Sequence of the second protein:
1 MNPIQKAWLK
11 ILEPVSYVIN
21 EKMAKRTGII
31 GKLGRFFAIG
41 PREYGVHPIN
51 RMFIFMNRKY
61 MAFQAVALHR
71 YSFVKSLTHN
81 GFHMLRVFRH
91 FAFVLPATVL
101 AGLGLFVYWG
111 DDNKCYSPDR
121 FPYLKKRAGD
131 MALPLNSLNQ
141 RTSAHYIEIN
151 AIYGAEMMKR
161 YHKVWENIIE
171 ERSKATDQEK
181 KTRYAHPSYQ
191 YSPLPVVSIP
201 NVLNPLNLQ

Residue-level contacts at the interface:
Residue T51 in the first protein interacts with residue L135 in the second protein (closest heavy-atom distance 3.6 Å).
Residue K61 in the first protein interacts with residue G129 in the second protein (closest heavy-atom distance 3.3 Å).
Residue L183 in the first protein is in contact with residue W109 in the second protein (closest heavy-atom distance 3.3 Å).
Residue S54 in the first protein interacts with residue G110 in the second protein (closest heavy-atom distance 3.5 Å).
Residue D284 in the first protein contacts residue L85 in the second protein (closest heavy-atom distance 3.7 Å).
Residue E53 in the first protein is in contact with residue D111 in the second protein (closest heavy-atom distance 3.6 Å).
Residue M122 in the first protein is in contact with residue G154 in the second protein (closest heavy-atom distance 3.6 Å).
Residue R120 in the first protein contacts residue E148 in the second protein (closest heavy-atom distance 3.3 Å).
Residue D168 in the first protein interacts with residue K126 in the second protein (closest heavy-atom distance 3.7 Å).
Residue L234 in the first protein interacts with residue F91 in the second protein (closest heavy-atom distance 3.6 Å).
Residue E137 in the first protein interacts with residue Y161 in the second protein (closest heavy-atom distance 3.0 Å).
Residue M277 in the first protein contacts residue V87 in the second protein (closest heavy-atom distance 3.7 Å).
Residue L133 in the first protein interacts with residue N204 in the second protein (closest heavy-atom distance 3.2 Å).
Residue D230 in the first protein is in contact with residue F91 in the second protein (closest heavy-atom distance 3.2 Å).
Residue D230 in the first protein contacts residue R86 in the second protein (closest heavy-atom distance 3.1 Å).
Residue T188 in the first protein interacts with residue M52 in the second protein (closest heavy-atom distance 3.6 Å).
Residue R120 in the first protein is in contact with residue I147 in the second protein (closest heavy-atom distance 3.7 Å).
Residue T188 in the first protein interacts with residue M56 in the second protein (closest heavy-atom distance 3.7 Å).
Residue F408 in the first protein interacts with residue F88 in the second protein (closest heavy-atom distance 3.6 Å).
Residue L138 in the first protein contacts residue M158 in the second protein (closest heavy-atom distance 3.5 Å).
Residue D284 in the first protein is in contact with residue R89 in the second protein (closest heavy-atom distance 2.8 Å).
Residue M169 in the first protein is in contact with residue D130 in the second protein (closest heavy-atom distance 3.6 Å).
Residue Y134 in the first protein contacts residue N204 in the second protein (closest heavy-atom distance 3.7 Å).
Residue F184 in the first protein contacts residue M52 in the second protein (closest heavy-atom distance 3.4 Å).
Residue F273 in the first protein interacts with residue H90 in the second protein (closest heavy-atom distance 3.1 Å).
Residue L86 in the first protein contacts residue P205 in the second protein (closest heavy-atom distance 3.6 Å).
Residue M169 in the first protein contacts residue K126 in the second protein (closest heavy-atom distance 3.1 Å).
Residue F93 in the first protein contacts residue P200 in the second protein (closest heavy-atom distance 3.4 Å).
Residue T226 in the first protein contacts residue F88 in the second protein (closest heavy-atom distance 3.4 Å).
Residue M122 in the first protein is in contact with residue A155 in the second protein (closest heavy-atom distance 3.7 Å).
Residue Y283 in the first protein contacts residue L77 in the second protein (closest heavy-atom distance 3.0 Å).
Residue V48 in the first protein is in contact with residue P134 in the second protein (closest heavy-atom distance 3.5 Å).
Residue F119 in the first protein is in contact with residue T142 in the second protein (closest heavy-atom distance 3.6 Å).
Residue L180 in the first protein contacts residue W109 in the second protein (closest heavy-atom distance 3.5 Å).
Residue M121 in the first protein interacts with residue Y146 in the second protein (closest heavy-atom distance 3.7 Å).
Residue P167 in the first protein interacts with residue R127 in the second protein (closest heavy-atom distance 3.6 Å).
Residue L185 in the first protein contacts residue M52 in the second protein (closest heavy-atom distance 3.6 Å).
Residue T51 in the first protein contacts residue K125 in the second protein (closest heavy-atom distance 2.8 Å).
Residue D284 in the first protein contacts residue M84 in the second protein (closest heavy-atom distance 3.5 Å).
Residue I131 in the first protein contacts residue M158 in the second protein (closest heavy-atom distance 3.8 Å).
Residue Y198 in the first protein is in contact with residue K59 in the second protein (closest heavy-atom distance 3.3 Å).
Residue Y83 in the first protein is in contact with residue P205 in the second protein (closest heavy-atom distance 3.5 Å).
Residue E53 in the first protein contacts residue K125 in the second protein (closest heavy-atom distance 2.7 Å).
Residue F273 in the first protein contacts residue F91 in the second protein (closest heavy-atom distance 3.6 Å).
Residue L176 in the first protein contacts residue N113 in the second protein (closest heavy-atom distance 3.7 Å).
Residue D284 in the first protein is in contact with residue R86 in the second protein (closest heavy-atom distance 3.6 Å).
Residue D229 in the first protein is in contact with residue R70 in the second protein (closest heavy-atom distance 2.5 Å).
Residue H135 in the first protein is in contact with residue Y161 in the second protein (closest heavy-atom distance 3.6 Å).
Residue L234 in the first protein contacts residue F88 in the second protein (closest heavy-atom distance 3.6 Å).
Residue H135 in the first protein interacts with residue H162 in the second protein (closest heavy-atom distance 3.1 Å).
Residue S54 in the first protein interacts with residue D111 in the second protein (closest heavy-atom distance 3.2 Å).
Residue V191 in the first protein interacts with residue K59 in the second protein (closest heavy-atom distance 3.7 Å).
Residue D168 in the first protein is in contact with residue R127 in the second protein (closest heavy-atom distance 2.7 Å).
Residue D284 in the first protein contacts residue H79 in the second protein (closest heavy-atom distance 2.5 Å).
Residue F195 in the first protein interacts with residue K59 in the second protein (closest heavy-atom distance 3.4 Å).
Residue M277 in the first protein is in contact with residue F88 in the second protein (closest heavy-atom distance 3.5 Å).
Residue Y97 in the first protein contacts residue P205 in the second protein (closest heavy-atom distance 3.3 Å).
Residue F184 in the first protein contacts residue M56 in the second protein (closest heavy-atom distance 3.7 Å).
Residue L280 in the first protein contacts residue R89 in the second protein (closest heavy-atom distance 3.6 Å).
Residue F119 in the first protein contacts residue I147 in the second protein (closest heavy-atom distance 3.5 Å).

Sequence of the first protein:
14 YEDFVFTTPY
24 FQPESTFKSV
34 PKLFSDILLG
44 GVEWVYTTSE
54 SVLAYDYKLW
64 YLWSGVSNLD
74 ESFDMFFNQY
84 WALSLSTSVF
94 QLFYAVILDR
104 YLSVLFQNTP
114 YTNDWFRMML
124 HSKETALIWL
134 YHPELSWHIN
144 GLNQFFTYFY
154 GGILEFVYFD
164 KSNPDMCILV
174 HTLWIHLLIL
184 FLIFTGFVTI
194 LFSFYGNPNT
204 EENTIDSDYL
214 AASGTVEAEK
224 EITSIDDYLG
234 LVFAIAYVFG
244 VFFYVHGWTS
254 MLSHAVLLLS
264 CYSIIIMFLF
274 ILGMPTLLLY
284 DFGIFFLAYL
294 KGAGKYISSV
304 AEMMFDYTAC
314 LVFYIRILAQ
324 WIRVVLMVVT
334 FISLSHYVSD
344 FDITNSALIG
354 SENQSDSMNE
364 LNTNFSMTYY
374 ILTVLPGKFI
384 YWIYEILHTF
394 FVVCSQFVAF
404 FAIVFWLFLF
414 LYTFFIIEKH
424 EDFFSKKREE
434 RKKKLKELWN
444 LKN

The following describes two proteins that form a bound complex.